Sequence of chain A:
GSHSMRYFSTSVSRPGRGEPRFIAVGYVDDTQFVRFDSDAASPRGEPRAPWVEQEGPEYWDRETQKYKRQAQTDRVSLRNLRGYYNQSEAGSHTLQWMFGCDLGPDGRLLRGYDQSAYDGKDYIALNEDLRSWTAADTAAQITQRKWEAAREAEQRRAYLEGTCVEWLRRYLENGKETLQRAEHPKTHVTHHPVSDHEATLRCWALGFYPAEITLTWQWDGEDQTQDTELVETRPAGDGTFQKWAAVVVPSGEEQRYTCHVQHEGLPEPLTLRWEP

Residue-level contacts at the interface:
Residue Y60 in chain A is in contact with residue L1 in chain B (closest heavy-atom distance 4.2 Å).
Residue E64 in chain A is in contact with residue Y2 in chain B (closest heavy-atom distance 2.9 Å).
Residue R70 in chain A contacts residue T4 in chain B (closest heavy-atom distance 3.4 Å).
Residue M6 in chain A is in contact with residue L1 in chain B (closest heavy-atom distance 3.5 Å).
Residue Y8 in chain A is in contact with residue L1 in chain B (closest heavy-atom distance 3.0 Å).
Residue F23 in chain A is in contact with residue Y2 in chain B (closest heavy-atom distance 3.5 Å).
Residue Q71 in chain A interacts with residue V5 in chain B (closest heavy-atom distance 3.0 Å).
Residue Q71 in chain A contacts residue T4 in chain B (closest heavy-atom distance 2.6 Å).
Residue Y68 in chain A interacts with residue Y2 in chain B (closest heavy-atom distance 3.5 Å).
Residue W148 in chain A is in contact with residue T7 in chain B (closest heavy-atom distance 2.9 Å).
Residue Y160 in chain A contacts residue L1 in chain B (closest heavy-atom distance 2.6 Å).
Residue Y160 in chain A is in contact with residue Y2 in chain B (closest heavy-atom distance 4.1 Å).
Residue K67 in chain A interacts with residue Y2 in chain B (closest heavy-atom distance 2.9 Å).
Residue T144 in chain A is in contact with residue L8 in chain B (closest heavy-atom distance 2.6 Å).
Residue T74 in chain A is in contact with residue T7 in chain B (closest heavy-atom distance 3.5 Å).
Residue T144 in chain A interacts with residue T7 in chain B (closest heavy-atom distance 4.9 Å).
Residue Y172 in chain A is in contact with residue L1 in chain B (closest heavy-atom distance 2.7 Å).
Residue T74 in chain A contacts residue A6 in chain B (closest heavy-atom distance 3.9 Å).
Residue N81 in chain A contacts residue T7 in chain B (closest heavy-atom distance 4.5 Å).
Residue T74 in chain A contacts residue V5 in chain B (closest heavy-atom distance 3.5 Å).
Residue S10 in chain A interacts with residue Y2 in chain B (closest heavy-atom distance 2.8 Å).
Residue K67 in chain A is in contact with residue T4 in chain B (closest heavy-atom distance 3.9 Å).
Residue S117 in chain A contacts residue L8 in chain B (closest heavy-atom distance 4.4 Å).
Residue Y85 in chain A interacts with residue L8 in chain B (closest heavy-atom distance 2.7 Å).
Residue W148 in chain A contacts residue A6 in chain B (closest heavy-atom distance 3.7 Å).
Residue K67 in chain A contacts residue L1 in chain B (closest heavy-atom distance 3.5 Å).
Residue E153 in chain A contacts residue A6 in chain B (closest heavy-atom distance 3.1 Å).
Residue V77 in chain A is in contact with residue T7 in chain B (closest heavy-atom distance 4.0 Å).
Residue N81 in chain A contacts residue L8 in chain B (closest heavy-atom distance 3.0 Å).
Residue Q71 in chain A contacts residue N3 in chain B (closest heavy-atom distance 4.4 Å).
Residue S78 in chain A interacts with residue A6 in chain B (closest heavy-atom distance 4.8 Å).
Residue F100 in chain A contacts residue N3 in chain B (closest heavy-atom distance 4.0 Å).
Residue K67 in chain A interacts with residue N3 in chain B (closest heavy-atom distance 4.8 Å).
Residue R157 in chain A interacts with residue V5 in chain B (closest heavy-atom distance 3.5 Å).
Residue T74 in chain A interacts with residue T4 in chain B (closest heavy-atom distance 4.6 Å).
Residue E64 in chain A contacts residue L1 in chain B (closest heavy-atom distance 3.5 Å).
Residue L82 in chain A contacts residue L8 in chain B (closest heavy-atom distance 4.2 Å).
Residue E153 in chain A is in contact with residue V5 in chain B (closest heavy-atom distance 3.5 Å).
Residue K147 in chain A interacts with residue L8 in chain B (closest heavy-atom distance 2.8 Å).
Residue W168 in chain A is in contact with residue L1 in chain B (closest heavy-atom distance 3.5 Å).
Residue W98 in chain A interacts with residue T4 in chain B (closest heavy-atom distance 4.6 Å).
Residue F34 in chain A interacts with residue L1 in chain B (closest heavy-atom distance 4.2 Å).
Residue S78 in chain A is in contact with residue T7 in chain B (closest heavy-atom distance 3.5 Å).
Residue L96 in chain A interacts with residue L8 in chain B (closest heavy-atom distance 3.8 Å).
Residue Y124 in chain A is in contact with residue L8 in chain B (closest heavy-atom distance 3.7 Å).
Residue Y160 in chain A contacts residue N3 in chain B (closest heavy-atom distance 3.5 Å).
Residue S78 in chain A interacts with residue L8 in chain B (closest heavy-atom distance 2.9 Å).
Residue Q71 in chain A interacts with residue Y2 in chain B (closest heavy-atom distance 3.4 Å).
Residue T164 in chain A contacts residue L1 in chain B (closest heavy-atom distance 3.3 Å).
Residue W98 in chain A is in contact with residue Y2 in chain B (closest heavy-atom distance 3.6 Å).
Residue W98 in chain A is in contact with residue V5 in chain B (closest heavy-atom distance 3.6 Å).
Residue F100 in chain A is in contact with residue Y2 in chain B (closest heavy-atom distance 3.8 Å).
Residue K147 in chain A is in contact with residue T7 in chain B (closest heavy-atom distance 3.9 Å).
Residue R157 in chain A is in contact with residue A6 in chain B (closest heavy-atom distance 4.0 Å).
Residue Y8 in chain A contacts residue Y2 in chain B (closest heavy-atom distance 3.3 Å).
Residue W98 in chain A contacts residue N3 in chain B (closest heavy-atom distance 3.4 Å).
Residue W148 in chain A interacts with residue L8 in chain B (closest heavy-atom distance 3.8 Å).
Residue A25 in chain A contacts residue Y2 in chain B (closest heavy-atom distance 4.2 Å).

These two protein chains interact to form a complex.

Sequence of chain B:
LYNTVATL